Sequence of the first protein:
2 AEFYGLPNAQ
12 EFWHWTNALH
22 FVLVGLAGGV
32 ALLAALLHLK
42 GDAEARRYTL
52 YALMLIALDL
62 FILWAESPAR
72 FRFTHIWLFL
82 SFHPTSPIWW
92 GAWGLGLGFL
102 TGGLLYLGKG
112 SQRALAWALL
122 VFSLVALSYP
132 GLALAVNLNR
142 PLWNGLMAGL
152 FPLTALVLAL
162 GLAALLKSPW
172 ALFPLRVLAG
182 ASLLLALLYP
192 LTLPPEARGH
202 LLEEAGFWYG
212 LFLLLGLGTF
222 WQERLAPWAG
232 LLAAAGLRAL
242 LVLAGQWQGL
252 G

Sequence of the second protein:
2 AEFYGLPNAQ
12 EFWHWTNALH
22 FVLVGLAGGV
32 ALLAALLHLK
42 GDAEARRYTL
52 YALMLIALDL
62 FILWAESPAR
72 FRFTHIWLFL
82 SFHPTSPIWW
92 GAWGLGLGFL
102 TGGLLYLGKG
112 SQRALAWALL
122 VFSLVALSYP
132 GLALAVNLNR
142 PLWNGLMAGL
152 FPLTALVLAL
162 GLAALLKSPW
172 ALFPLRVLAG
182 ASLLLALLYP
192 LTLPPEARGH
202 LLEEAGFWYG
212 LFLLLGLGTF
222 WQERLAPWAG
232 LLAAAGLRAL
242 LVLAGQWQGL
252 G

This data describes a binding interaction between two proteins.

Contacts between the two chains:
Residue L192 in the first protein interacts with residue L133 in the second protein (closest heavy-atom distance 4.2 Å).
Residue T193 in the first protein contacts residue L139 in the second protein (closest heavy-atom distance 4.2 Å).
Residue G146 in the first protein is in contact with residue G146 in the second protein (closest heavy-atom distance 4.6 Å).
Residue L147 in the first protein interacts with residue G146 in the second protein (closest heavy-atom distance 3.4 Å).
Residue S129 in the first protein is in contact with residue L189 in the second protein (closest heavy-atom distance 3.7 Å).
Residue A149 in the first protein is in contact with residue L189 in the second protein (closest heavy-atom distance 3.8 Å).
Residue L185 in the first protein interacts with residue L125 in the second protein (closest heavy-atom distance 4.0 Å).
Residue L185 in the first protein contacts residue P153 in the second protein (closest heavy-atom distance 4.2 Å).
Residue L186 in the first protein is in contact with residue L186 in the second protein (closest heavy-atom distance 4.6 Å).
Residue T193 in the first protein contacts residue L133 in the second protein (closest heavy-atom distance 4.6 Å).
Residue P153 in the first protein is in contact with residue L185 in the second protein (closest heavy-atom distance 4.4 Å).
Residue T193 in the first protein is in contact with residue A149 in the second protein (closest heavy-atom distance 3.9 Å).
Residue A149 in the first protein interacts with residue L147 in the second protein (closest heavy-atom distance 4.5 Å).
Residue T193 in the first protein is in contact with residue G146 in the second protein (closest heavy-atom distance 3.6 Å).
Residue L189 in the first protein is in contact with residue S129 in the second protein (closest heavy-atom distance 3.8 Å).
Residue G146 in the first protein contacts residue T193 in the second protein (closest heavy-atom distance 4.0 Å).
Residue L186 in the first protein interacts with residue A149 in the second protein (closest heavy-atom distance 3.7 Å).
Residue T193 in the first protein interacts with residue A136 in the second protein (closest heavy-atom distance 4.0 Å).
Residue L147 in the first protein contacts residue L147 in the second protein (closest heavy-atom distance 3.7 Å).
Residue A136 in the first protein interacts with residue T193 in the second protein (closest heavy-atom distance 4.4 Å).
Residue L194 in the first protein interacts with residue L139 in the second protein (closest heavy-atom distance 4.2 Å).
Residue L154 in the first protein contacts residue L154 in the second protein (closest heavy-atom distance 4.4 Å).
Residue L189 in the first protein interacts with residue P153 in the second protein (closest heavy-atom distance 4.4 Å).
Residue A182 in the first protein interacts with residue L154 in the second protein (closest heavy-atom distance 4.1 Å).
Residue L133 in the first protein contacts residue T193 in the second protein (closest heavy-atom distance 4.1 Å).
Residue G150 in the first protein is in contact with residue L147 in the second protein (closest heavy-atom distance 4.0 Å).
Residue L133 in the first protein interacts with residue L189 in the second protein (closest heavy-atom distance 4.0 Å).
Residue L139 in the first protein is in contact with residue T193 in the second protein (closest heavy-atom distance 3.8 Å).
Residue L186 in the first protein is in contact with residue P153 in the second protein (closest heavy-atom distance 4.5 Å).
Residue L125 in the first protein interacts with residue L185 in the second protein (closest heavy-atom distance 3.9 Å).
Residue L154 in the first protein interacts with residue L186 in the second protein (closest heavy-atom distance 4.7 Å).
Residue F174 in the first protein is in contact with residue P175 in the second protein (closest heavy-atom distance 4.1 Å).
Residue G150 in the first protein interacts with residue L186 in the second protein (closest heavy-atom distance 3.7 Å).
Residue V178 in the first protein contacts residue L179 in the second protein (closest heavy-atom distance 3.8 Å).
Residue L179 in the first protein interacts with residue A182 in the second protein (closest heavy-atom distance 4.8 Å).
Residue F174 in the first protein contacts residue F174 in the second protein (closest heavy-atom distance 4.0 Å).
Residue P175 in the first protein is in contact with residue F174 in the second protein (closest heavy-atom distance 4.4 Å).
Residue G146 in the first protein is in contact with residue N145 in the second protein (closest heavy-atom distance 3.9 Å).
Residue L179 in the first protein contacts residue V178 in the second protein (closest heavy-atom distance 4.0 Å).
Residue A149 in the first protein is in contact with residue L186 in the second protein (closest heavy-atom distance 3.6 Å).
Residue L139 in the first protein is in contact with residue P195 in the second protein (closest heavy-atom distance 3.8 Å).
Residue V137 in the first protein is in contact with residue L192 in the second protein (closest heavy-atom distance 4.2 Å).
Residue N145 in the first protein contacts residue G146 in the second protein (closest heavy-atom distance 3.9 Å).
Residue P195 in the first protein contacts residue L139 in the second protein (closest heavy-atom distance 3.6 Å).
Residue S129 in the first protein is in contact with residue L185 in the second protein (closest heavy-atom distance 3.5 Å).
Residue L147 in the first protein contacts residue A149 in the second protein (closest heavy-atom distance 4.7 Å).
Residue L154 in the first protein contacts residue A182 in the second protein (closest heavy-atom distance 4.1 Å).
Residue L139 in the first protein is in contact with residue L194 in the second protein (closest heavy-atom distance 4.4 Å).
Residue L186 in the first protein interacts with residue G150 in the second protein (closest heavy-atom distance 3.5 Å).
Residue P153 in the first protein is in contact with residue L189 in the second protein (closest heavy-atom distance 4.3 Å).
Residue L189 in the first protein interacts with residue A149 in the second protein (closest heavy-atom distance 3.7 Å).
Residue L147 in the first protein is in contact with residue G150 in the second protein (closest heavy-atom distance 4.1 Å).
Residue L189 in the first protein contacts residue L133 in the second protein (closest heavy-atom distance 4.3 Å).
Residue V178 in the first protein is in contact with residue P175 in the second protein (closest heavy-atom distance 4.9 Å).
Residue L179 in the first protein contacts residue L179 in the second protein (closest heavy-atom distance 4.5 Å).
Residue P153 in the first protein is in contact with residue L186 in the second protein (closest heavy-atom distance 4.5 Å).
Residue A149 in the first protein is in contact with residue T193 in the second protein (closest heavy-atom distance 3.8 Å).
Residue G146 in the first protein interacts with residue L147 in the second protein (closest heavy-atom distance 3.4 Å).
Residue L185 in the first protein is in contact with residue S129 in the second protein (closest heavy-atom distance 3.7 Å).
Residue L133 in the first protein is in contact with residue L192 in the second protein (closest heavy-atom distance 3.8 Å).